Interface contacts:
Residue M37 in chain A is in contact with residue I14 in chain B (closest heavy-atom distance 3.7 Å).
Residue A16 in chain A is in contact with residue T9 in chain B (closest heavy-atom distance 3.4 Å).
Residue D81 in chain A interacts with residue K23 in chain B (closest heavy-atom distance 2.6 Å).
Residue F20 in chain A is in contact with residue V10 in chain B (closest heavy-atom distance 3.9 Å).
Residue E55 in chain A contacts residue L20 in chain B (closest heavy-atom distance 3.8 Å).
Residue Q42 in chain A contacts residue K18 in chain B (closest heavy-atom distance 2.9 Å).
Residue A89 in chain A contacts residue F26 in chain B (closest heavy-atom distance 3.5 Å).
Residue M72 in chain A interacts with residue L17 in chain B (closest heavy-atom distance 3.5 Å).
Residue V36 in chain A is in contact with residue I14 in chain B (closest heavy-atom distance 3.9 Å).
Residue F13 in chain A is in contact with residue T9 in chain B (closest heavy-atom distance 4.2 Å).
Residue V56 in chain A is in contact with residue L17 in chain B (closest heavy-atom distance 3.9 Å).
Residue E55 in chain A interacts with residue V21 in chain B (closest heavy-atom distance 4.0 Å).
Residue M73 in chain A is in contact with residue R12 in chain B (closest heavy-atom distance 3.6 Å).
Residue D51 in chain A contacts residue K25 in chain B (closest heavy-atom distance 3.2 Å).
Residue D79 in chain A interacts with residue F19 in chain B (closest heavy-atom distance 4.1 Å).
Residue A16 in chain A interacts with residue V10 in chain B (closest heavy-atom distance 3.7 Å).
Residue E15 in chain A is in contact with residue D2 in chain B (closest heavy-atom distance 4.0 Å).
Residue E85 in chain A contacts residue F26 in chain B (closest heavy-atom distance 3.4 Å).
Residue M52 in chain A contacts residue K18 in chain B (closest heavy-atom distance 3.8 Å).
Residue M77 in chain A interacts with residue F19 in chain B (closest heavy-atom distance 3.5 Å).
Residue E88 in chain A is in contact with residue F26 in chain B (closest heavy-atom distance 3.7 Å).
Residue E15 in chain A interacts with residue I3 in chain B (closest heavy-atom distance 3.7 Å).
Residue V92 in chain A interacts with residue F26 in chain B (closest heavy-atom distance 4.2 Å).
Residue A16 in chain A contacts residue A6 in chain B (closest heavy-atom distance 3.9 Å).
Residue M73 in chain A interacts with residue T9 in chain B (closest heavy-atom distance 4.4 Å).
Residue S82 in chain A interacts with residue F19 in chain B (closest heavy-atom distance 3.5 Å).
Residue S82 in chain A is in contact with residue K23 in chain B (closest heavy-atom distance 3.8 Å).
Residue E55 in chain A is in contact with residue R24 in chain B (closest heavy-atom distance 3.0 Å).
Residue M73 in chain A contacts residue I16 in chain B (closest heavy-atom distance 3.8 Å).
Residue M52 in chain A interacts with residue V21 in chain B (closest heavy-atom distance 3.5 Å).
Residue M52 in chain A is in contact with residue L17 in chain B (closest heavy-atom distance 3.4 Å).
Residue K76 in chain A interacts with residue I16 in chain B (closest heavy-atom distance 3.5 Å).
Residue E85 in chain A interacts with residue K23 in chain B (closest heavy-atom distance 3.8 Å).
Residue F20 in chain A is in contact with residue I14 in chain B (closest heavy-atom distance 4.2 Å).
Residue K76 in chain A interacts with residue F19 in chain B (closest heavy-atom distance 4.3 Å).
Residue L19 in chain A contacts residue I3 in chain B (closest heavy-atom distance 4.3 Å).
Residue R75 in chain A is in contact with residue L20 in chain B (closest heavy-atom distance 3.5 Å).
Residue E12 in chain A contacts residue P5 in chain B (closest heavy-atom distance 4.1 Å).
Residue V56 in chain A interacts with residue L20 in chain B (closest heavy-atom distance 3.8 Å).
Residue D51 in chain A is in contact with residue V21 in chain B (closest heavy-atom distance 3.7 Å).
Residue E15 in chain A is in contact with residue A6 in chain B (closest heavy-atom distance 3.1 Å).
Residue M72 in chain A contacts residue I16 in chain B (closest heavy-atom distance 3.6 Å).
Residue L40 in chain A is in contact with residue I11 in chain B (closest heavy-atom distance 4.3 Å).
Residue D79 in chain A interacts with residue L20 in chain B (closest heavy-atom distance 3.7 Å).
Residue V36 in chain A contacts residue V10 in chain B (closest heavy-atom distance 3.7 Å).
Residue L40 in chain A interacts with residue I14 in chain B (closest heavy-atom distance 3.9 Å).
Residue M37 in chain A contacts residue K18 in chain B (closest heavy-atom distance 3.9 Å).
Residue M72 in chain A interacts with residue S13 in chain B (closest heavy-atom distance 3.7 Å).
Residue D79 in chain A is in contact with residue K23 in chain B (closest heavy-atom distance 3.6 Å).
Residue M73 in chain A is in contact with residue S13 in chain B (closest heavy-atom distance 3.6 Å).
Residue L33 in chain A is in contact with residue L17 in chain B (closest heavy-atom distance 4.2 Å).
Residue L19 in chain A contacts residue V10 in chain B (closest heavy-atom distance 3.9 Å).
Residue I64 in chain A interacts with residue L17 in chain B (closest heavy-atom distance 4.5 Å).
Residue F20 in chain A contacts residue S13 in chain B (closest heavy-atom distance 3.3 Å).
Residue F69 in chain A contacts residue S13 in chain B (closest heavy-atom distance 4.0 Å).
Residue L19 in chain A is in contact with residue V7 in chain B (closest heavy-atom distance 4.2 Å).
Residue L19 in chain A contacts residue A6 in chain B (closest heavy-atom distance 4.3 Å).
Residue M52 in chain A is in contact with residue I14 in chain B (closest heavy-atom distance 3.8 Å).
Residue I86 in chain A contacts residue F19 in chain B (closest heavy-atom distance 3.6 Å).
Residue K76 in chain A interacts with residue R12 in chain B (closest heavy-atom distance 4.2 Å).

Sequence of chain A:
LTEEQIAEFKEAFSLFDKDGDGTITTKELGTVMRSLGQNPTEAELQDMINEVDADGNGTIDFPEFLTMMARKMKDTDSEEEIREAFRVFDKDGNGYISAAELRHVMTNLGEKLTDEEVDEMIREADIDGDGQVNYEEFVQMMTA

Sequence of chain B:
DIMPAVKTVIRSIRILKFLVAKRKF

These two protein chains interact to form a complex.